Sequence of the first protein:
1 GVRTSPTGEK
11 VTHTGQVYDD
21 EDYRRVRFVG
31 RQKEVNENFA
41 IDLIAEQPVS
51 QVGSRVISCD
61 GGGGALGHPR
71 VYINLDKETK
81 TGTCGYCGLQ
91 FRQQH

Interface contacts:
Residue R335 in the second protein interacts with residue A65 in the first protein (closest heavy-atom distance 4.3 Å).
Residue A336 in the second protein interacts with residue A65 in the first protein (closest heavy-atom distance 4.9 Å).
Residue K339 in the second protein is in contact with residue P69 in the first protein (closest heavy-atom distance 4.5 Å).
Residue K339 in the second protein is in contact with residue R70 in the first protein (closest heavy-atom distance 4.4 Å).
Residue K339 in the second protein contacts residue A65 in the first protein (closest heavy-atom distance 4.3 Å).

Sequence of the second protein:
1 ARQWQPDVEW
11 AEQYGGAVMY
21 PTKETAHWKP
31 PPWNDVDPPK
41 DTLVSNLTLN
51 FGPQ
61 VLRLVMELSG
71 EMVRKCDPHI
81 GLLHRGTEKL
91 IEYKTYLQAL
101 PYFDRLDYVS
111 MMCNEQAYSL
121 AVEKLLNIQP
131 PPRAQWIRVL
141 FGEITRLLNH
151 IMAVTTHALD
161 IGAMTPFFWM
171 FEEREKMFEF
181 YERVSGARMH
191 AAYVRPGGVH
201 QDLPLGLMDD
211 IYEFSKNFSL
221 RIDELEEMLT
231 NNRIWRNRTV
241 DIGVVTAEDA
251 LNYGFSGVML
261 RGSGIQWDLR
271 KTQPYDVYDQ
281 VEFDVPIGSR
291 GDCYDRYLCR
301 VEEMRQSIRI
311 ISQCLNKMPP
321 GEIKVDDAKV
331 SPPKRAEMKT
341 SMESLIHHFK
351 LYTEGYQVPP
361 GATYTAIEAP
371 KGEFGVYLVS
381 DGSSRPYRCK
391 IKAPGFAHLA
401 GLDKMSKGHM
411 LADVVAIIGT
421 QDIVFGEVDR

The following describes two proteins that form a bound complex.